Sequence of chain B:
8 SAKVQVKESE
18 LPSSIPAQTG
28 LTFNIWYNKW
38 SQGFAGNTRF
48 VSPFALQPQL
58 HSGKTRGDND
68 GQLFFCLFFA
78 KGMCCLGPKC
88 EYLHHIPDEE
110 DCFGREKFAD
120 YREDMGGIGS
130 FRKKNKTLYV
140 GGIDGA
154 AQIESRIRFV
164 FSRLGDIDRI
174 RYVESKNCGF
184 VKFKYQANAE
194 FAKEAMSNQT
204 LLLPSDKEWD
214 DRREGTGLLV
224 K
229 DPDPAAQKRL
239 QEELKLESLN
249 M

These two protein chains interact to form a complex.

Contacts between the two chains:
Residue L581 in chain A is in contact with residue I32 in chain B (closest heavy-atom distance 4.5 Å).
Residue H584 in chain A interacts with residue I32 in chain B (closest heavy-atom distance 4.2 Å).

Sequence of chain A:
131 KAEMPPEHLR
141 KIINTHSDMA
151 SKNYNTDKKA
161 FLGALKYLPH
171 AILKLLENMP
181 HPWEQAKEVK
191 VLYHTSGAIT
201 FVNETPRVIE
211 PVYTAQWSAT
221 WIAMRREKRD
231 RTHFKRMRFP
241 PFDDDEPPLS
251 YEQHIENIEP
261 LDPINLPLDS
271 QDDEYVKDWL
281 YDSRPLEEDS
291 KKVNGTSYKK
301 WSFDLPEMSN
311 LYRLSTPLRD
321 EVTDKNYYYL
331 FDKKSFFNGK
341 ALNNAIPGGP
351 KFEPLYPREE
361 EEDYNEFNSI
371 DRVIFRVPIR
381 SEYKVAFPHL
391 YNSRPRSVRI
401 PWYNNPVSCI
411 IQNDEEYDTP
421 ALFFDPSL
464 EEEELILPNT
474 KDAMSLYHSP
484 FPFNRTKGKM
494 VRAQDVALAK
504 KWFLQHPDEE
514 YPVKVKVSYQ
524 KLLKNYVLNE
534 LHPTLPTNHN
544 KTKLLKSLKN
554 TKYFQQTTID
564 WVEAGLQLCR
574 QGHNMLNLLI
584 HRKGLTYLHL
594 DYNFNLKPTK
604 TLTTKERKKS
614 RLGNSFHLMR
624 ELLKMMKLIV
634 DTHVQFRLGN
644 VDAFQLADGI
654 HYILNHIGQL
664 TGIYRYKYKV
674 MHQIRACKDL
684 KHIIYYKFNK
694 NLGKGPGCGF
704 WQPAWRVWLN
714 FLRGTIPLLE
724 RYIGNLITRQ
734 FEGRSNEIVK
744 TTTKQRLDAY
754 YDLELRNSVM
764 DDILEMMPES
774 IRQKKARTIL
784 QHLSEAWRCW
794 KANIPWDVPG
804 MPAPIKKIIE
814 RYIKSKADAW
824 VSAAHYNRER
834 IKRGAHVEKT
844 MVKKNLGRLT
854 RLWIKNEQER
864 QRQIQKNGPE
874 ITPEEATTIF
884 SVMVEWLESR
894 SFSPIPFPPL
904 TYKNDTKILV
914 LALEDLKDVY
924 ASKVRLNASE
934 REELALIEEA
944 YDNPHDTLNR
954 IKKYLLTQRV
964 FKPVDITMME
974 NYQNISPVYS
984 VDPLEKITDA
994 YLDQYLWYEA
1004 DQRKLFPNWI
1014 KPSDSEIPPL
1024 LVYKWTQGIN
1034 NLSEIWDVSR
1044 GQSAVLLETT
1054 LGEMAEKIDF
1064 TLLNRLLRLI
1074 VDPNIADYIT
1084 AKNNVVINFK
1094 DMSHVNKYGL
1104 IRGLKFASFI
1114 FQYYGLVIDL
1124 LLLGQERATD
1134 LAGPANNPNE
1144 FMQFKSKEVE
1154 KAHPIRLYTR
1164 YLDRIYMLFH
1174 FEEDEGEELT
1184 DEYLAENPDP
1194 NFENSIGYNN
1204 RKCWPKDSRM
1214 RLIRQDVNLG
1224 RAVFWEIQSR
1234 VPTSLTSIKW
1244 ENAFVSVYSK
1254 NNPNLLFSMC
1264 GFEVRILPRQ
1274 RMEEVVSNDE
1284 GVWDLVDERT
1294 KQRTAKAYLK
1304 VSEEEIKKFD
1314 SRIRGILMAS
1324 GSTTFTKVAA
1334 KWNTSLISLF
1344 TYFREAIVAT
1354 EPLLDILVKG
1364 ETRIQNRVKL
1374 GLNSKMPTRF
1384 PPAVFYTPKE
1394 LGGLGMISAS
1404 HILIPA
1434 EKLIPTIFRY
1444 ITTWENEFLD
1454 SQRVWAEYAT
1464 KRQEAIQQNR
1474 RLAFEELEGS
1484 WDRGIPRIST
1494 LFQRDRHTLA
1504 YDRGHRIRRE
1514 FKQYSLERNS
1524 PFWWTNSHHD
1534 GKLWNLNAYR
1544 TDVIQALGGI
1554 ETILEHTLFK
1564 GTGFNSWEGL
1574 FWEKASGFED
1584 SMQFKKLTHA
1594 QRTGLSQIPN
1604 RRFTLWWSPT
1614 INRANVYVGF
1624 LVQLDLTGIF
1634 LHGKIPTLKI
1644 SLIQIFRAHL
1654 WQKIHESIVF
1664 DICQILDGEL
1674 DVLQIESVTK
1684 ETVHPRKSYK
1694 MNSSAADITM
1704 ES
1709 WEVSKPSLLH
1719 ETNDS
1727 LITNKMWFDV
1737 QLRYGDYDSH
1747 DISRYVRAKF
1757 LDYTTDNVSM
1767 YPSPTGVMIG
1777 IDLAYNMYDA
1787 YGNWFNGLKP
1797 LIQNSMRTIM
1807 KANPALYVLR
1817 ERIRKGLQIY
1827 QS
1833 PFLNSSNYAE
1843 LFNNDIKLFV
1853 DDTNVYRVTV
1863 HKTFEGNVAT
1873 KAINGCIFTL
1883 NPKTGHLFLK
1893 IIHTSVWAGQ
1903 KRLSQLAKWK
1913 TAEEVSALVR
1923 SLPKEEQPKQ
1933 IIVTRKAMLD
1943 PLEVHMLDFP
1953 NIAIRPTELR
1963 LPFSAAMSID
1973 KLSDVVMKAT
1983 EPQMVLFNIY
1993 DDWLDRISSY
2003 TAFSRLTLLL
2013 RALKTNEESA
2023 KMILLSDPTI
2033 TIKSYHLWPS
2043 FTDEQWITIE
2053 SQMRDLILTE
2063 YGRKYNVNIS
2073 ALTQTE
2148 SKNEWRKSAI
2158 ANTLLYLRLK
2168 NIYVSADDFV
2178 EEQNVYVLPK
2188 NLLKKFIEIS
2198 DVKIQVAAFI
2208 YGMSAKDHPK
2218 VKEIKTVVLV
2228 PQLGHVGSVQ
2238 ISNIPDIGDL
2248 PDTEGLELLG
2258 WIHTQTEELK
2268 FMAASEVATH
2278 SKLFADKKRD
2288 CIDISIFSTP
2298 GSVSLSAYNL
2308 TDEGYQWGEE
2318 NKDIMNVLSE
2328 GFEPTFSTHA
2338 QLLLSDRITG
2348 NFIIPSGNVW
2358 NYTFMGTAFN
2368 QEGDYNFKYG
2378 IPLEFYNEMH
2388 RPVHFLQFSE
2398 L